Residue-level contacts at the interface:
Residue Y93 in protein 1 contacts residue Q16 in protein 2 (closest heavy-atom distance 3.3 Å).
Residue W296 in protein 1 interacts with residue V13 in protein 2 (closest heavy-atom distance 3.6 Å).
Residue T302 in protein 1 interacts with residue E8 in protein 2 (closest heavy-atom distance 4.3 Å).
Residue E202 in protein 1 contacts residue G10 in protein 2 (closest heavy-atom distance 2.8 Å).
Residue E202 in protein 1 interacts with residue H9 in protein 2 (closest heavy-atom distance 3.8 Å).
Residue N321 in protein 1 is in contact with residue E8 in protein 2 (closest heavy-atom distance 2.8 Å).
Residue Y308 in protein 1 interacts with residue V3 in protein 2 (closest heavy-atom distance 3.7 Å).
Residue N321 in protein 1 is in contact with residue L7 in protein 2 (closest heavy-atom distance 4.0 Å).
Residue E202 in protein 1 contacts residue A11 in protein 2 (closest heavy-atom distance 3.4 Å).
Residue H199 in protein 1 contacts residue L14 in protein 2 (closest heavy-atom distance 3.7 Å).
Residue Y103 in protein 1 interacts with residue Q16 in protein 2 (closest heavy-atom distance 3.0 Å).
Residue A300 in protein 1 interacts with residue H9 in protein 2 (closest heavy-atom distance 3.6 Å).
Residue L310 in protein 1 is in contact with residue L7 in protein 2 (closest heavy-atom distance 4.5 Å).
Residue P303 in protein 1 is in contact with residue K4 in protein 2 (closest heavy-atom distance 3.5 Å).
Residue Q203 in protein 1 is in contact with residue A11 in protein 2 (closest heavy-atom distance 2.8 Å).
Residue R120 in protein 1 is in contact with residue Q16 in protein 2 (closest heavy-atom distance 4.2 Å).
Residue R238 in protein 1 is in contact with residue D12 in protein 2 (closest heavy-atom distance 3.2 Å).
Residue E105 in protein 1 interacts with residue Q16 in protein 2 (closest heavy-atom distance 3.1 Å).
Residue K298 in protein 1 is in contact with residue A11 in protein 2 (closest heavy-atom distance 3.9 Å).
Residue K304 in protein 1 contacts residue K4 in protein 2 (closest heavy-atom distance 3.0 Å).
Residue E202 in protein 1 contacts residue V13 in protein 2 (closest heavy-atom distance 4.4 Å).
Residue R320 in protein 1 interacts with residue D12 in protein 2 (closest heavy-atom distance 4.6 Å).
Residue K324 in protein 1 interacts with residue G10 in protein 2 (closest heavy-atom distance 4.6 Å).
Residue I322 in protein 1 contacts residue L6 in protein 2 (closest heavy-atom distance 4.3 Å).
Residue W296 in protein 1 interacts with residue L14 in protein 2 (closest heavy-atom distance 3.7 Å).
Residue W296 in protein 1 is in contact with residue A15 in protein 2 (closest heavy-atom distance 4.4 Å).
Residue D201 in protein 1 interacts with residue V13 in protein 2 (closest heavy-atom distance 3.5 Å).
Residue N321 in protein 1 is in contact with residue L5 in protein 2 (closest heavy-atom distance 3.5 Å).
Residue D201 in protein 1 is in contact with residue L14 in protein 2 (closest heavy-atom distance 3.0 Å).
Residue I318 in protein 1 contacts residue L6 in protein 2 (closest heavy-atom distance 3.4 Å).
Residue T302 in protein 1 is in contact with residue H9 in protein 2 (closest heavy-atom distance 4.5 Å).
Residue Q314 in protein 1 interacts with residue L7 in protein 2 (closest heavy-atom distance 3.8 Å).
Residue T196 in protein 1 interacts with residue L14 in protein 2 (closest heavy-atom distance 3.9 Å).
Residue Q203 in protein 1 is in contact with residue D12 in protein 2 (closest heavy-atom distance 4.6 Å).
Residue M325 in protein 1 contacts residue L6 in protein 2 (closest heavy-atom distance 3.8 Å).
Residue Y276 in protein 1 is in contact with residue H9 in protein 2 (closest heavy-atom distance 3.2 Å).
Residue R238 in protein 1 interacts with residue V13 in protein 2 (closest heavy-atom distance 2.9 Å).
Residue A317 in protein 1 contacts residue L6 in protein 2 (closest heavy-atom distance 3.4 Å).
Residue Q239 in protein 1 is in contact with residue L14 in protein 2 (closest heavy-atom distance 3.6 Å).
Residue T302 in protein 1 interacts with residue L7 in protein 2 (closest heavy-atom distance 4.0 Å).
Residue T302 in protein 1 contacts residue K4 in protein 2 (closest heavy-atom distance 4.3 Å).
Residue I306 in protein 1 contacts residue K4 in protein 2 (closest heavy-atom distance 3.0 Å).
Residue Q147 in protein 1 is in contact with residue L14 in protein 2 (closest heavy-atom distance 4.2 Å).
Residue N321 in protein 1 contacts residue L6 in protein 2 (closest heavy-atom distance 2.4 Å).
Residue Y102 in protein 1 contacts residue Q16 in protein 2 (closest heavy-atom distance 3.2 Å).
Residue A317 in protein 1 contacts residue L7 in protein 2 (closest heavy-atom distance 3.5 Å).
Residue Y102 in protein 1 interacts with residue A15 in protein 2 (closest heavy-atom distance 2.4 Å).
Residue I306 in protein 1 is in contact with residue V3 in protein 2 (closest heavy-atom distance 4.6 Å).
Residue I306 in protein 1 contacts residue L7 in protein 2 (closest heavy-atom distance 3.4 Å).
Residue L186 in protein 1 contacts residue L14 in protein 2 (closest heavy-atom distance 4.1 Å).
Residue M325 in protein 1 interacts with residue L5 in protein 2 (closest heavy-atom distance 4.6 Å).
Residue Q203 in protein 1 is in contact with residue V13 in protein 2 (closest heavy-atom distance 3.5 Å).
Residue D104 in protein 1 interacts with residue Q16 in protein 2 (closest heavy-atom distance 3.9 Å).
Residue E202 in protein 1 is in contact with residue D12 in protein 2 (closest heavy-atom distance 2.8 Å).
Residue Y102 in protein 1 is in contact with residue V13 in protein 2 (closest heavy-atom distance 4.0 Å).
Residue D201 in protein 1 contacts residue D12 in protein 2 (closest heavy-atom distance 3.7 Å).
Residue Y102 in protein 1 is in contact with residue L14 in protein 2 (closest heavy-atom distance 3.3 Å).
Residue K106 in protein 1 interacts with residue D17 in protein 2 (closest heavy-atom distance 3.0 Å).
Residue G299 in protein 1 is in contact with residue H9 in protein 2 (closest heavy-atom distance 4.3 Å).
Residue I318 in protein 1 is in contact with residue L7 in protein 2 (closest heavy-atom distance 4.1 Å).

Sequence of protein 1:
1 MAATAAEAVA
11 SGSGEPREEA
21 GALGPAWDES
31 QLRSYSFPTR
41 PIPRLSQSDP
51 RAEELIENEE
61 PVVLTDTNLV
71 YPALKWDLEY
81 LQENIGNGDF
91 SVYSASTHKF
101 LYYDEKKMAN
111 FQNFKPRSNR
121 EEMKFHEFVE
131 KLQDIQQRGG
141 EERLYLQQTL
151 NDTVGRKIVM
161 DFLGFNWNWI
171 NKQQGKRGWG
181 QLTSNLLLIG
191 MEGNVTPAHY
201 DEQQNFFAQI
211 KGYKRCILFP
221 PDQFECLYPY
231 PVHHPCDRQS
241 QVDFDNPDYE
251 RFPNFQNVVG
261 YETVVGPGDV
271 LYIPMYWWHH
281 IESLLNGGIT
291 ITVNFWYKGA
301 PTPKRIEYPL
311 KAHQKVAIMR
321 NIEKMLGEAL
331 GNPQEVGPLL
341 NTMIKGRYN

Sequence of protein 2:
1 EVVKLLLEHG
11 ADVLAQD

These two protein chains interact to form a complex.